Sequence of chain B:
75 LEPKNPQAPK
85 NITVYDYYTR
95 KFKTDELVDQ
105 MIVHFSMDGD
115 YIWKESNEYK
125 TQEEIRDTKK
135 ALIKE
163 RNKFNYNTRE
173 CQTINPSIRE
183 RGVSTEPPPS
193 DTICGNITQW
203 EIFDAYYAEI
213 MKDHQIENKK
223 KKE

The following describes two proteins that form a bound complex.

Sequence of chain A:
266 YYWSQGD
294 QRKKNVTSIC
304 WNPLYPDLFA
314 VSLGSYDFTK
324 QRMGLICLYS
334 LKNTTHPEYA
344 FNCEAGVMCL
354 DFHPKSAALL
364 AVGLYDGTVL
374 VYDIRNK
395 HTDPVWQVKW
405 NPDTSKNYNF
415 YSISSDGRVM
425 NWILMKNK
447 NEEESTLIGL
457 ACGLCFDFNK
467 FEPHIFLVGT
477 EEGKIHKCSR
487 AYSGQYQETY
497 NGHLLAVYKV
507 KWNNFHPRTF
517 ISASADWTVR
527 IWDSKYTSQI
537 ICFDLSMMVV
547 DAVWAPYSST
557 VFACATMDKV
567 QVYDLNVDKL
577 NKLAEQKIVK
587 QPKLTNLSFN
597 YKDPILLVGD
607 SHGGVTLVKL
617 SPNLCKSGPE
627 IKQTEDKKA

Contacts between the two chains:
Residue K335 in chain A interacts with residue H216 in chain B (closest heavy-atom distance 4.8 Å).
Residue T337 in chain A interacts with residue E219 in chain B (closest heavy-atom distance 4.6 Å).
Residue K335 in chain A interacts with residue N220 in chain B (closest heavy-atom distance 4.8 Å).